The following describes two proteins that form a bound complex.

Residue-level contacts at the interface:
Residue E509 in chain B contacts residue P29 in chain A (closest heavy-atom distance 3.3 Å).
Residue K310 in chain B is in contact with residue L73 in chain A (closest heavy-atom distance 3.8 Å).
Residue T416 in chain B contacts residue F90 in chain A (closest heavy-atom distance 3.7 Å).
Residue V401 in chain B is in contact with residue R118 in chain A (closest heavy-atom distance 3.4 Å).
Residue K310 in chain B is in contact with residue Y92 in chain A (closest heavy-atom distance 3.4 Å).
Residue T385 in chain B interacts with residue P29 in chain A (closest heavy-atom distance 3.8 Å).
Residue N357 in chain B is in contact with residue S28 in chain A (closest heavy-atom distance 3.1 Å).
Residue P409 in chain B contacts residue L94 in chain A (closest heavy-atom distance 3.7 Å).
Residue K265 in chain B is in contact with residue Y74 in chain A (closest heavy-atom distance 3.1 Å).
Residue G311 in chain B is in contact with residue E60 in chain A (closest heavy-atom distance 3.2 Å).
Residue P508 in chain B interacts with residue P29 in chain A (closest heavy-atom distance 3.4 Å).
Residue T402 in chain B is in contact with residue E115 in chain A (closest heavy-atom distance 3.1 Å).
Residue T385 in chain B is in contact with residue P31 in chain A (closest heavy-atom distance 3.5 Å).
Residue E308 in chain B contacts residue Y74 in chain A (closest heavy-atom distance 3.5 Å).
Residue L415 in chain B contacts residue T96 in chain A (closest heavy-atom distance 3.4 Å).
Residue K304 in chain B is in contact with residue Q85 in chain A (closest heavy-atom distance 3.5 Å).
Residue P409 in chain B is in contact with residue F90 in chain A (closest heavy-atom distance 3.5 Å).
Residue G311 in chain B contacts residue N56 in chain A (closest heavy-atom distance 3.3 Å).
Residue D312 in chain B is in contact with residue E60 in chain A (closest heavy-atom distance 3.3 Å).
Residue M511 in chain B is in contact with residue P30 in chain A (closest heavy-atom distance 3.7 Å).
Residue E509 in chain B contacts residue P30 in chain A (closest heavy-atom distance 3.8 Å).
Residue T385 in chain B interacts with residue P30 in chain A (closest heavy-atom distance 2.3 Å).
Residue M338 in chain B interacts with residue T96 in chain A (closest heavy-atom distance 3.6 Å).
Residue R404 in chain B interacts with residue E60 in chain A (closest heavy-atom distance 2.5 Å).
Residue T402 in chain B contacts residue Q61 in chain A (closest heavy-atom distance 3.3 Å).
Residue T402 in chain B is in contact with residue Y63 in chain A (closest heavy-atom distance 3.8 Å).
Residue E308 in chain B interacts with residue T83 in chain A (closest heavy-atom distance 3.5 Å).
Residue K387 in chain B contacts residue P31 in chain A (closest heavy-atom distance 3.5 Å).
Residue K387 in chain B is in contact with residue P30 in chain A (closest heavy-atom distance 3.6 Å).
Residue D399 in chain B is in contact with residue V110 in chain A (closest heavy-atom distance 3.5 Å).
Residue G309 in chain B interacts with residue Y92 in chain A (closest heavy-atom distance 3.0 Å).
Residue N406 in chain B interacts with residue V110 in chain A (closest heavy-atom distance 3.2 Å).
Residue G264 in chain B contacts residue Y74 in chain A (closest heavy-atom distance 3.0 Å).
Residue L415 in chain B contacts residue Y92 in chain A (closest heavy-atom distance 3.7 Å).
Residue P261 in chain B contacts residue Y66 in chain A (closest heavy-atom distance 3.8 Å).
Residue T416 in chain B is in contact with residue G88 in chain A (closest heavy-atom distance 3.2 Å).
Residue K304 in chain B contacts residue V87 in chain A (closest heavy-atom distance 2.4 Å).
Residue V401 in chain B interacts with residue T113 in chain A (closest heavy-atom distance 3.7 Å).
Residue K510 in chain B interacts with residue P30 in chain A (closest heavy-atom distance 3.5 Å).
Residue P409 in chain B contacts residue A93 in chain A (closest heavy-atom distance 3.4 Å).
Residue K310 in chain B interacts with residue T83 in chain A (closest heavy-atom distance 3.5 Å).
Residue K310 in chain B is in contact with residue N56 in chain A (closest heavy-atom distance 3.6 Å).
Residue P400 in chain B is in contact with residue P32 in chain A (closest heavy-atom distance 3.6 Å).
Residue F305 in chain B interacts with residue Q85 in chain A (closest heavy-atom distance 3.4 Å).
Residue K310 in chain B interacts with residue S77 in chain A (closest heavy-atom distance 2.7 Å).
Residue G309 in chain B interacts with residue N56 in chain A (closest heavy-atom distance 3.5 Å).
Residue K304 in chain B contacts residue T83 in chain A (closest heavy-atom distance 3.0 Å).
Residue L415 in chain B contacts residue G88 in chain A (closest heavy-atom distance 2.7 Å).
Residue R404 in chain B is in contact with residue Q61 in chain A (closest heavy-atom distance 3.2 Å).
Residue Y407 in chain B interacts with residue A97 in chain A (closest heavy-atom distance 3.7 Å).
Residue T262 in chain B interacts with residue Y66 in chain A (closest heavy-atom distance 3.2 Å).
Residue M338 in chain B is in contact with residue E60 in chain A (closest heavy-atom distance 3.4 Å).
Residue K310 in chain B contacts residue Y74 in chain A (closest heavy-atom distance 3.6 Å).
Residue G386 in chain B interacts with residue P32 in chain A (closest heavy-atom distance 3.6 Å).
Residue M354 in chain B contacts residue P29 in chain A (closest heavy-atom distance 3.6 Å).
Residue D399 in chain B interacts with residue R118 in chain A (closest heavy-atom distance 2.6 Å).
Residue N406 in chain B interacts with residue Y108 in chain A (closest heavy-atom distance 3.5 Å).
Residue T416 in chain B is in contact with residue A93 in chain A (closest heavy-atom distance 3.6 Å).
Residue L412 in chain B interacts with residue A93 in chain A (closest heavy-atom distance 3.9 Å).
Residue L398 in chain B interacts with residue P32 in chain A (closest heavy-atom distance 3.4 Å).

Sequence of chain B:
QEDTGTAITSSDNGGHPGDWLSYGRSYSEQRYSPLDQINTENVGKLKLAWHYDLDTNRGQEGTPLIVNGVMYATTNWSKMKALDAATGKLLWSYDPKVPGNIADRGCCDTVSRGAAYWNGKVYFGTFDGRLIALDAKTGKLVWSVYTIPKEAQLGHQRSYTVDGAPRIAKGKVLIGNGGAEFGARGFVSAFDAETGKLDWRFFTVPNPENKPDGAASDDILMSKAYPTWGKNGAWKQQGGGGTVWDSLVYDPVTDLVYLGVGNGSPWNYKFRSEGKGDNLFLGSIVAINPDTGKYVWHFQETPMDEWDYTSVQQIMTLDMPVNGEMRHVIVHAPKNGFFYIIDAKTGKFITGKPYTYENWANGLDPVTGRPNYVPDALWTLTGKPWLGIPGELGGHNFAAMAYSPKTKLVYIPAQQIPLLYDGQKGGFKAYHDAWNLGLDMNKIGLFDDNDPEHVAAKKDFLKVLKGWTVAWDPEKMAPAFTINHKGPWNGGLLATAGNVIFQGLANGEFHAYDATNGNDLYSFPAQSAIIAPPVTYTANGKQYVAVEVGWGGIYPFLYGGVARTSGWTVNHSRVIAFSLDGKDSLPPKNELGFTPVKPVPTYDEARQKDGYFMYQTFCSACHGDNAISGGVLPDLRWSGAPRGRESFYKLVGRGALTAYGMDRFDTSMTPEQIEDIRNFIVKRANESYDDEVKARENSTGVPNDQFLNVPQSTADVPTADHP

Sequence of chain A:
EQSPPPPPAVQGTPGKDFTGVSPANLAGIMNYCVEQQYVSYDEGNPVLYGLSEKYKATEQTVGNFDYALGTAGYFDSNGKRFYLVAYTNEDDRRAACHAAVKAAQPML